These two protein chains interact to form a complex.

Contacts between the two chains:
Residue L55 in the first protein interacts with residue S142 in the second protein (closest heavy-atom distance 3.6 Å).
Residue L143 in the first protein contacts residue L97 in the second protein (closest heavy-atom distance 3.8 Å).
Residue L143 in the first protein is in contact with residue C58 in the second protein (closest heavy-atom distance 4.0 Å).
Residue I62 in the first protein is in contact with residue L143 in the second protein (closest heavy-atom distance 4.0 Å).
Residue E59 in the first protein is in contact with residue G144 in the second protein (closest heavy-atom distance 2.8 Å).
Residue L143 in the first protein interacts with residue E59 in the second protein (closest heavy-atom distance 3.7 Å).
Residue R140 in the first protein interacts with residue T48 in the second protein (closest heavy-atom distance 3.8 Å).
Residue E59 in the first protein is in contact with residue C146 in the second protein (closest heavy-atom distance 3.2 Å).
Residue C146 in the first protein contacts residue Y52 in the second protein (closest heavy-atom distance 3.9 Å).
Residue Y145 in the first protein contacts residue L55 in the second protein (closest heavy-atom distance 3.9 Å).
Residue E59 in the first protein contacts residue L143 in the second protein (closest heavy-atom distance 3.5 Å).
Residue R140 in the first protein contacts residue Y52 in the second protein (closest heavy-atom distance 2.6 Å).
Residue D149 in the first protein interacts with residue K63 in the second protein (closest heavy-atom distance 3.0 Å).
Residue Y52 in the first protein is in contact with residue F141 in the second protein (closest heavy-atom distance 3.5 Å).
Residue Q85 in the first protein contacts residue F141 in the second protein (closest heavy-atom distance 3.9 Å).
Residue S139 in the first protein contacts residue E92 in the second protein (closest heavy-atom distance 3.6 Å).
Residue R140 in the first protein interacts with residue E92 in the second protein (closest heavy-atom distance 3.9 Å).
Residue C146 in the first protein is in contact with residue E59 in the second protein (closest heavy-atom distance 3.2 Å).
Residue Y52 in the first protein interacts with residue C146 in the second protein (closest heavy-atom distance 3.8 Å).
Residue E92 in the first protein interacts with residue F141 in the second protein (closest heavy-atom distance 3.3 Å).
Residue S96 in the first protein interacts with residue S142 in the second protein (closest heavy-atom distance 3.5 Å).
Residue R140 in the first protein is in contact with residue Q85 in the second protein (closest heavy-atom distance 3.9 Å).
Residue F141 in the first protein interacts with residue G89 in the second protein (closest heavy-atom distance 3.6 Å).
Residue I93 in the first protein is in contact with residue F141 in the second protein (closest heavy-atom distance 3.5 Å).
Residue C58 in the first protein interacts with residue L143 in the second protein (closest heavy-atom distance 3.8 Å).
Residue Y145 in the first protein interacts with residue Y52 in the second protein (closest heavy-atom distance 3.3 Å).
Residue C146 in the first protein is in contact with residue R56 in the second protein (closest heavy-atom distance 3.6 Å).
Residue R56 in the first protein interacts with residue C146 in the second protein (closest heavy-atom distance 3.7 Å).
Residue I62 in the first protein is in contact with residue L150 in the second protein (closest heavy-atom distance 3.9 Å).
Residue D147 in the first protein is in contact with residue E59 in the second protein (closest heavy-atom distance 2.9 Å).
Residue L143 in the first protein interacts with residue H100 in the second protein (closest heavy-atom distance 3.4 Å).
Residue F141 in the first protein contacts residue E92 in the second protein (closest heavy-atom distance 3.2 Å).
Residue S96 in the first protein is in contact with residue L143 in the second protein (closest heavy-atom distance 2.9 Å).
Residue L51 in the first protein is in contact with residue F141 in the second protein (closest heavy-atom distance 3.7 Å).
Residue L55 in the first protein is in contact with residue L143 in the second protein (closest heavy-atom distance 3.7 Å).
Residue Y52 in the first protein is in contact with residue Y145 in the second protein (closest heavy-atom distance 3.3 Å).
Residue K63 in the first protein is in contact with residue D147 in the second protein (closest heavy-atom distance 3.1 Å).
Residue Y52 in the first protein contacts residue R140 in the second protein (closest heavy-atom distance 2.7 Å).
Residue F141 in the first protein is in contact with residue L51 in the second protein (closest heavy-atom distance 3.5 Å).
Residue L55 in the first protein interacts with residue F141 in the second protein (closest heavy-atom distance 3.5 Å).
Residue F141 in the first protein is in contact with residue L55 in the second protein (closest heavy-atom distance 3.4 Å).
Residue L150 in the first protein contacts residue E59 in the second protein (closest heavy-atom distance 3.8 Å).
Residue S142 in the first protein interacts with residue S96 in the second protein (closest heavy-atom distance 3.4 Å).
Residue G144 in the first protein interacts with residue E59 in the second protein (closest heavy-atom distance 2.8 Å).
Residue E92 in the first protein contacts residue R140 in the second protein (closest heavy-atom distance 3.6 Å).
Residue G89 in the first protein interacts with residue F141 in the second protein (closest heavy-atom distance 3.5 Å).
Residue D147 in the first protein is in contact with residue K63 in the second protein (closest heavy-atom distance 2.8 Å).
Residue R88 in the first protein is in contact with residue R140 in the second protein (closest heavy-atom distance 3.7 Å).
Residue L55 in the first protein is in contact with residue Y145 in the second protein (closest heavy-atom distance 3.8 Å).
Residue S142 in the first protein contacts residue L55 in the second protein (closest heavy-atom distance 3.6 Å).
Residue E59 in the first protein interacts with residue D147 in the second protein (closest heavy-atom distance 2.9 Å).
Residue L97 in the first protein interacts with residue L143 in the second protein (closest heavy-atom distance 3.9 Å).
Residue E59 in the first protein contacts residue Y145 in the second protein (closest heavy-atom distance 3.5 Å).
Residue Y145 in the first protein interacts with residue E59 in the second protein (closest heavy-atom distance 3.4 Å).
Residue K63 in the first protein is in contact with residue D149 in the second protein (closest heavy-atom distance 2.8 Å).
Residue L143 in the first protein interacts with residue S96 in the second protein (closest heavy-atom distance 2.8 Å).
Residue F141 in the first protein is in contact with residue I93 in the second protein (closest heavy-atom distance 3.5 Å).
Residue F141 in the first protein contacts residue Y52 in the second protein (closest heavy-atom distance 3.6 Å).
Residue E92 in the first protein contacts residue S139 in the second protein (closest heavy-atom distance 3.6 Å).
Residue E59 in the first protein interacts with residue L150 in the second protein (closest heavy-atom distance 3.9 Å).

Sequence of the first protein:
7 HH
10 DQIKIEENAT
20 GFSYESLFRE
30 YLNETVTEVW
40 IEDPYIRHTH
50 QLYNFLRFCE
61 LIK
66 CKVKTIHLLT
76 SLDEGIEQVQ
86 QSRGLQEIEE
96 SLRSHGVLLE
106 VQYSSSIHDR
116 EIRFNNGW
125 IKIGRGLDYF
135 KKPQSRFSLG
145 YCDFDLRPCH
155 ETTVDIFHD

Sequence of the second protein:
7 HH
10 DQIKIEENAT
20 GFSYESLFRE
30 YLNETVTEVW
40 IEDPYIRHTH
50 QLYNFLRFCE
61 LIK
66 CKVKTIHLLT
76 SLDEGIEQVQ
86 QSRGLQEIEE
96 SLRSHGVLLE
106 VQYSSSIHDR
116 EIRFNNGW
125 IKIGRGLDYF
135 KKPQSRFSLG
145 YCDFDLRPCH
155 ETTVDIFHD